Sequence of the second protein:
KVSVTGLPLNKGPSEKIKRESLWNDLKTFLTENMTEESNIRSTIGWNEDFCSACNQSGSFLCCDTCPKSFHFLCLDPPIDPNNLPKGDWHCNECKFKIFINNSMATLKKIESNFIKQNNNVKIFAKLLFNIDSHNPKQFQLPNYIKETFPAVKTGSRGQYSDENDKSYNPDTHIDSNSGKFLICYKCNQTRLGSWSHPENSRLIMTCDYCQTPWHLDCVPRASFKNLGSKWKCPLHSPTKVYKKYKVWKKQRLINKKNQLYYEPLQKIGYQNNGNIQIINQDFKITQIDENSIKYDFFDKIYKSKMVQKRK

These two protein chains interact to form a complex.

Residue-level contacts at the interface:
Residue L339 in the second protein interacts with residue L341 in the first protein (closest heavy-atom distance 3.4 Å).
Residue V333 in the second protein contacts residue E280 in the first protein (closest heavy-atom distance 3.2 Å).
Residue D288 in the second protein interacts with residue G294 in the first protein (closest heavy-atom distance 3.3 Å).
Residue Y356 in the second protein contacts residue S336 in the first protein (closest heavy-atom distance 3.3 Å).
Residue D288 in the second protein interacts with residue Y306 in the first protein (closest heavy-atom distance 3.4 Å).
Residue G370 in the second protein contacts residue W236 in the first protein (closest heavy-atom distance 3.3 Å).
Residue V333 in the second protein interacts with residue G284 in the first protein (closest heavy-atom distance 3.3 Å).
Residue D374 in the second protein contacts residue K241 in the first protein (closest heavy-atom distance 3.4 Å).
Residue I357 in the second protein contacts residue S336 in the first protein (closest heavy-atom distance 3.1 Å).
Residue R496 in the second protein is in contact with residue V233 in the first protein (closest heavy-atom distance 3.5 Å).
Residue Y489 in the second protein interacts with residue R381 in the first protein (closest heavy-atom distance 3.6 Å).
Residue I335 in the second protein interacts with residue E280 in the first protein (closest heavy-atom distance 3.1 Å).
Residue P290 in the second protein interacts with residue L310 in the first protein (closest heavy-atom distance 3.7 Å).
Residue R496 in the second protein interacts with residue D234 in the first protein (closest heavy-atom distance 2.3 Å).
Residue F537 in the second protein interacts with residue I226 in the first protein (closest heavy-atom distance 3.6 Å).
Residue K338 in the second protein is in contact with residue T346 in the first protein (closest heavy-atom distance 3.6 Å).
Residue L287 in the second protein interacts with residue R303 in the first protein (closest heavy-atom distance 3.1 Å).
Residue Y489 in the second protein contacts residue K377 in the first protein (closest heavy-atom distance 3.3 Å).
Residue F351 in the second protein is in contact with residue Y299 in the first protein (closest heavy-atom distance 3.4 Å).
Residue Q350 in the second protein interacts with residue R300 in the first protein (closest heavy-atom distance 3.6 Å).
Residue K477 in the second protein interacts with residue R381 in the first protein (closest heavy-atom distance 3.0 Å).
Residue P354 in the second protein interacts with residue S336 in the first protein (closest heavy-atom distance 3.2 Å).
Residue F351 in the second protein contacts residue M296 in the first protein (closest heavy-atom distance 3.2 Å).
Residue H283 in the second protein interacts with residue M401 in the first protein (closest heavy-atom distance 3.7 Å).
Residue D288 in the second protein is in contact with residue N295 in the first protein (closest heavy-atom distance 3.1 Å).
Residue P348 in the second protein contacts residue N295 in the first protein (closest heavy-atom distance 3.7 Å).
Residue L339 in the second protein interacts with residue Y288 in the first protein (closest heavy-atom distance 3.6 Å).
Residue Y372 in the second protein interacts with residue E237 in the first protein (closest heavy-atom distance 3.6 Å).
Residue I335 in the second protein is in contact with residue L355 in the first protein (closest heavy-atom distance 3.5 Å).
Residue F351 in the second protein contacts residue L298 in the first protein (closest heavy-atom distance 3.3 Å).
Residue D536 in the second protein interacts with residue K227 in the first protein (closest heavy-atom distance 3.3 Å).
Residue L285 in the second protein interacts with residue R303 in the first protein (closest heavy-atom distance 3.0 Å).
Residue I498 in the second protein is in contact with residue I226 in the first protein (closest heavy-atom distance 3.6 Å).
Residue Y356 in the second protein interacts with residue I224 in the first protein (closest heavy-atom distance 3.4 Å).
Residue Y475 in the second protein interacts with residue R381 in the first protein (closest heavy-atom distance 3.4 Å).
Residue N342 in the second protein is in contact with residue S344 in the first protein (closest heavy-atom distance 3.4 Å).
Residue I343 in the second protein is in contact with residue Y288 in the first protein (closest heavy-atom distance 3.6 Å).
Residue Y372 in the second protein contacts residue T240 in the first protein (closest heavy-atom distance 3.1 Å).
Residue Y475 in the second protein is in contact with residue D378 in the first protein (closest heavy-atom distance 3.4 Å).
Residue Y489 in the second protein interacts with residue S382 in the first protein (closest heavy-atom distance 2.4 Å).
Residue P354 in the second protein contacts residue E340 in the first protein (closest heavy-atom distance 3.1 Å).
Residue N332 in the second protein contacts residue E280 in the first protein (closest heavy-atom distance 3.2 Å).
Residue F336 in the second protein interacts with residue G284 in the first protein (closest heavy-atom distance 3.5 Å).
Residue F361 in the second protein is in contact with residue V233 in the first protein (closest heavy-atom distance 3.5 Å).
Residue K349 in the second protein contacts residue M296 in the first protein (closest heavy-atom distance 3.3 Å).
Residue V491 in the second protein is in contact with residue D376 in the first protein (closest heavy-atom distance 3.3 Å).
Residue H283 in the second protein is in contact with residue R300 in the first protein (closest heavy-atom distance 3.4 Å).
Residue T360 in the second protein contacts residue K229 in the first protein (closest heavy-atom distance 3.5 Å).
Residue F351 in the second protein contacts residue R333 in the first protein (closest heavy-atom distance 3.6 Å).
Residue Y489 in the second protein interacts with residue D378 in the first protein (closest heavy-atom distance 3.0 Å).
Residue K493 in the second protein is in contact with residue D376 in the first protein (closest heavy-atom distance 3.2 Å).
Residue Q268 in the second protein is in contact with residue R300 in the first protein (closest heavy-atom distance 2.3 Å).
Residue L340 in the second protein interacts with residue Y288 in the first protein (closest heavy-atom distance 3.6 Å).
Residue Q371 in the second protein is in contact with residue T240 in the first protein (closest heavy-atom distance 3.4 Å).
Residue K349 in the second protein is in contact with residue N295 in the first protein (closest heavy-atom distance 2.8 Å).
Residue K334 in the second protein contacts residue E280 in the first protein (closest heavy-atom distance 3.0 Å).
Residue V364 in the second protein is in contact with residue W236 in the first protein (closest heavy-atom distance 3.4 Å).
Residue P290 in the second protein contacts residue D307 in the first protein (closest heavy-atom distance 3.6 Å).
Residue R496 in the second protein is in contact with residue E237 in the first protein (closest heavy-atom distance 3.6 Å).
Residue I343 in the second protein interacts with residue M296 in the first protein (closest heavy-atom distance 3.7 Å).

Sequence of the first protein:
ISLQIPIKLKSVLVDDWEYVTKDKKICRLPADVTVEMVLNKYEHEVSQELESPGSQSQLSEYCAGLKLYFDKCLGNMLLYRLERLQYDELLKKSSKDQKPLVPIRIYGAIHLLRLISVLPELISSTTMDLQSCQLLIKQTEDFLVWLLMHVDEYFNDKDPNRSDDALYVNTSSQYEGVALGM